Residue-level contacts at the interface:
Residue N121 in protein 1 interacts with residue V11 in protein 2 (closest heavy-atom distance 3.7 Å).
Residue V111 in protein 1 contacts residue L9 in protein 2 (closest heavy-atom distance 3.6 Å).
Residue I125 in protein 1 interacts with residue V13 in protein 2 (closest heavy-atom distance 3.6 Å).
Residue E10 in protein 1 is in contact with residue S34 in protein 2 (closest heavy-atom distance 3.1 Å).
Residue S8 in protein 1 interacts with residue S35 in protein 2 (closest heavy-atom distance 3.5 Å).
Residue L9 in protein 1 interacts with residue V111 in protein 2 (closest heavy-atom distance 3.6 Å).
Residue V13 in protein 1 is in contact with residue A123 in protein 2 (closest heavy-atom distance 4.1 Å).
Residue V11 in protein 1 is in contact with residue T32 in protein 2 (closest heavy-atom distance 3.4 Å).
Residue V13 in protein 1 contacts residue P30 in protein 2 (closest heavy-atom distance 3.3 Å).
Residue V11 in protein 1 contacts residue N121 in protein 2 (closest heavy-atom distance 3.6 Å).
Residue K15 in protein 1 interacts with residue V11 in protein 2 (closest heavy-atom distance 3.5 Å).
Residue A123 in protein 1 interacts with residue V11 in protein 2 (closest heavy-atom distance 3.8 Å).
Residue V11 in protein 1 interacts with residue K15 in protein 2 (closest heavy-atom distance 3.4 Å).
Residue T32 in protein 1 contacts residue S12 in protein 2 (closest heavy-atom distance 2.9 Å).
Residue N121 in protein 1 is in contact with residue L9 in protein 2 (closest heavy-atom distance 2.9 Å).
Residue L9 in protein 1 contacts residue N121 in protein 2 (closest heavy-atom distance 3.1 Å).
Residue S8 in protein 1 is in contact with residue C36 in protein 2 (closest heavy-atom distance 3.7 Å).
Residue P30 in protein 1 interacts with residue V13 in protein 2 (closest heavy-atom distance 3.3 Å).
Residue C31 in protein 1 interacts with residue S12 in protein 2 (closest heavy-atom distance 3.3 Å).
Residue C36 in protein 1 interacts with residue C36 in protein 2 (closest heavy-atom distance 2.0 Å).
Residue T18 in protein 1 is in contact with residue T18 in protein 2 (closest heavy-atom distance 4.0 Å).
Residue V13 in protein 1 contacts residue G14 in protein 2 (closest heavy-atom distance 3.0 Å).
Residue S12 in protein 1 contacts residue G14 in protein 2 (closest heavy-atom distance 3.6 Å).
Residue G14 in protein 1 contacts residue V13 in protein 2 (closest heavy-atom distance 3.0 Å).
Residue V13 in protein 1 contacts residue A16 in protein 2 (closest heavy-atom distance 3.8 Å).
Residue S122 in protein 1 is in contact with residue V11 in protein 2 (closest heavy-atom distance 3.5 Å).
Residue L42 in protein 1 contacts residue L9 in protein 2 (closest heavy-atom distance 3.9 Å).
Residue A16 in protein 1 contacts residue V13 in protein 2 (closest heavy-atom distance 3.7 Å).
Residue L119 in protein 1 contacts residue L9 in protein 2 (closest heavy-atom distance 3.5 Å).
Residue N121 in protein 1 is in contact with residue E10 in protein 2 (closest heavy-atom distance 3.3 Å).
Residue L9 in protein 1 is in contact with residue S34 in protein 2 (closest heavy-atom distance 3.6 Å).
Residue G14 in protein 1 interacts with residue S12 in protein 2 (closest heavy-atom distance 3.5 Å).
Residue R112 in protein 1 contacts residue L9 in protein 2 (closest heavy-atom distance 4.0 Å).
Residue F33 in protein 1 contacts residue E10 in protein 2 (closest heavy-atom distance 3.2 Å).
Residue V11 in protein 1 is in contact with residue A123 in protein 2 (closest heavy-atom distance 3.5 Å).
Residue V13 in protein 1 is in contact with residue V13 in protein 2 (closest heavy-atom distance 3.5 Å).
Residue V13 in protein 1 contacts residue K15 in protein 2 (closest heavy-atom distance 3.7 Å).
Residue V111 in protein 1 is in contact with residue V11 in protein 2 (closest heavy-atom distance 3.4 Å).
Residue S34 in protein 1 interacts with residue S8 in protein 2 (closest heavy-atom distance 3.8 Å).
Residue V13 in protein 1 contacts residue I125 in protein 2 (closest heavy-atom distance 3.6 Å).
Residue L9 in protein 1 is in contact with residue N113 in protein 2 (closest heavy-atom distance 3.6 Å).
Residue S12 in protein 1 contacts residue C31 in protein 2 (closest heavy-atom distance 3.4 Å).
Residue V13 in protein 1 contacts residue T17 in protein 2 (closest heavy-atom distance 4.1 Å).
Residue T32 in protein 1 contacts residue V11 in protein 2 (closest heavy-atom distance 3.4 Å).
Residue Y20 in protein 1 interacts with residue Y20 in protein 2 (closest heavy-atom distance 3.6 Å).
Residue T17 in protein 1 contacts residue V13 in protein 2 (closest heavy-atom distance 4.0 Å).
Residue S8 in protein 1 contacts residue S34 in protein 2 (closest heavy-atom distance 3.8 Å).
Residue N113 in protein 1 interacts with residue L9 in protein 2 (closest heavy-atom distance 3.6 Å).
Residue K15 in protein 1 contacts residue E10 in protein 2 (closest heavy-atom distance 3.5 Å).
Residue V13 in protein 1 contacts residue T124 in protein 2 (closest heavy-atom distance 4.1 Å).
Residue S12 in protein 1 is in contact with residue T32 in protein 2 (closest heavy-atom distance 2.9 Å).
Residue S12 in protein 1 contacts residue S12 in protein 2 (closest heavy-atom distance 2.5 Å).
Residue V11 in protein 1 contacts residue C31 in protein 2 (closest heavy-atom distance 3.4 Å).
Residue S34 in protein 1 is in contact with residue L9 in protein 2 (closest heavy-atom distance 3.6 Å).
Residue T124 in protein 1 contacts residue V13 in protein 2 (closest heavy-atom distance 3.9 Å).
Residue L9 in protein 1 interacts with residue R112 in protein 2 (closest heavy-atom distance 4.1 Å).
Residue K15 in protein 1 interacts with residue V13 in protein 2 (closest heavy-atom distance 3.7 Å).
Residue T17 in protein 1 is in contact with residue T17 in protein 2 (closest heavy-atom distance 2.9 Å).
Residue S34 in protein 1 contacts residue E10 in protein 2 (closest heavy-atom distance 2.9 Å).
Residue E10 in protein 1 is in contact with residue F33 in protein 2 (closest heavy-atom distance 3.2 Å).

These two protein chains interact to form a complex.

Sequence of protein 1:
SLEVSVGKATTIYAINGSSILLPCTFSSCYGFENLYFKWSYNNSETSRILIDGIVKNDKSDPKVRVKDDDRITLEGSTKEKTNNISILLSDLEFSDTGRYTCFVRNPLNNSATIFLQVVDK

Sequence of protein 2:
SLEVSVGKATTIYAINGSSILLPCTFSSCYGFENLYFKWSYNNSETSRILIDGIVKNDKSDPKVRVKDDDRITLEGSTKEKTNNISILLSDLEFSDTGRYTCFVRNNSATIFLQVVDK